Sequence of chain A:
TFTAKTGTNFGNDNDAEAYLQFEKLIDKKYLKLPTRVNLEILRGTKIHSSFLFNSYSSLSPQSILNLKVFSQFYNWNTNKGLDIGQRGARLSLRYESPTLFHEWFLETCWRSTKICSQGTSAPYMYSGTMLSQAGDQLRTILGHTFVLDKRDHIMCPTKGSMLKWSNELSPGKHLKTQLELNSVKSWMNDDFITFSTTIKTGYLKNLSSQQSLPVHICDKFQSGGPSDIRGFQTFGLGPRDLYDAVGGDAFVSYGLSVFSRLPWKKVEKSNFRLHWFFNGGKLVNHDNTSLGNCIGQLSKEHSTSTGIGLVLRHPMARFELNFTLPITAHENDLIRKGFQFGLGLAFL

These two protein chains interact to form a complex.

Sequence of chain B:
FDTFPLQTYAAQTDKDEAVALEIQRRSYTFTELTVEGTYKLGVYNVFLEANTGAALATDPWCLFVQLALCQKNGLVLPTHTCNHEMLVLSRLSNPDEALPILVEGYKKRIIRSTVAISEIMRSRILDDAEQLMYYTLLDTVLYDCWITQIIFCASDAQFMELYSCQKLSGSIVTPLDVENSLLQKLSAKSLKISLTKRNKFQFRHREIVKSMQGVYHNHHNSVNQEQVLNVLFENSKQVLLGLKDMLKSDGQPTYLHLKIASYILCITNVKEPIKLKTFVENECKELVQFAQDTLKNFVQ

Interface contacts:
Residue K235 in chain A interacts with residue D30 in chain B (closest heavy-atom distance 3.3 Å).
Residue T343 in chain A interacts with residue Y23 in chain B (closest heavy-atom distance 3.4 Å).
Residue I130 in chain A is in contact with residue N123 in chain B (closest heavy-atom distance 3.3 Å).
Residue Y141 in chain A interacts with residue I140 in chain B (closest heavy-atom distance 3.6 Å).
Residue I130 in chain A interacts with residue L121 in chain B (closest heavy-atom distance 2.7 Å).
Residue L153 in chain A interacts with residue E208 in chain B (closest heavy-atom distance 3.1 Å).
Residue N221 in chain A interacts with residue A32 in chain B (closest heavy-atom distance 3.4 Å).
Residue P254 in chain A interacts with residue D28 in chain B (closest heavy-atom distance 3.4 Å).
Residue S147 in chain A contacts residue I37 in chain B (closest heavy-atom distance 3.6 Å).
Residue H345 in chain A is in contact with residue Q26 in chain B (closest heavy-atom distance 3.6 Å).
Residue Q226 in chain A interacts with residue L35 in chain B (closest heavy-atom distance 3.4 Å).
Residue L146 in chain A interacts with residue L118 in chain B (closest heavy-atom distance 3.3 Å).
Residue N300 in chain A interacts with residue D30 in chain B (closest heavy-atom distance 3.4 Å).
Residue P341 in chain A is in contact with residue P19 in chain B (closest heavy-atom distance 3.3 Å).
Residue D151 in chain A is in contact with residue S216 in chain B (closest heavy-atom distance 3.4 Å).
Residue N347 in chain A interacts with residue A25 in chain B (closest heavy-atom distance 2.9 Å).
Residue G143 in chain A is in contact with residue I37 in chain B (closest heavy-atom distance 3.3 Å).
Residue E346 in chain A is in contact with residue A24 in chain B (closest heavy-atom distance 3.0 Å).
Residue K129 in chain A interacts with residue L121 in chain B (closest heavy-atom distance 3.3 Å).
Residue K188 in chain A contacts residue E208 in chain B (closest heavy-atom distance 2.8 Å).
Residue A344 in chain A interacts with residue Q21 in chain B (closest heavy-atom distance 3.1 Å).
Residue P341 in chain A is in contact with residue F18 in chain B (closest heavy-atom distance 2.9 Å).
Residue K297 in chain A is in contact with residue Q26 in chain B (closest heavy-atom distance 3.4 Å).
Residue K129 in chain A is in contact with residue P124 in chain B (closest heavy-atom distance 3.1 Å).
Residue H317 in chain A interacts with residue Y23 in chain B (closest heavy-atom distance 3.2 Å).
Residue Y141 in chain A interacts with residue R138 in chain B (closest heavy-atom distance 2.5 Å).
Residue D151 in chain A contacts residue L121 in chain B (closest heavy-atom distance 3.5 Å).
Residue E316 in chain A is in contact with residue Y23 in chain B (closest heavy-atom distance 3.0 Å).
Residue A137 in chain A is in contact with residue R138 in chain B (closest heavy-atom distance 3.0 Å).
Residue K352 in chain A interacts with residue D16 in chain B (closest heavy-atom distance 3.5 Å).
Residue Q133 in chain A is in contact with residue P124 in chain B (closest heavy-atom distance 3.3 Å).
Residue L340 in chain A contacts residue F18 in chain B (closest heavy-atom distance 3.5 Å).
Residue S142 in chain A is in contact with residue R138 in chain B (closest heavy-atom distance 3.5 Å).
Residue L257 in chain A interacts with residue Y135 in chain B (closest heavy-atom distance 3.3 Å).
Residue K129 in chain A contacts residue E126 in chain B (closest heavy-atom distance 3.2 Å).
Residue A149 in chain A is in contact with residue S119 in chain B (closest heavy-atom distance 3.2 Å).
Residue E346 in chain A interacts with residue Y23 in chain B (closest heavy-atom distance 3.2 Å).
Residue E346 in chain A contacts residue T22 in chain B (closest heavy-atom distance 3.3 Å).
Residue Y141 in chain A contacts residue P124 in chain B (closest heavy-atom distance 3.5 Å).
Residue H345 in chain A is in contact with residue A24 in chain B (closest heavy-atom distance 3.3 Å).
Residue Y141 in chain A interacts with residue S122 in chain B (closest heavy-atom distance 3.6 Å).
Residue L298 in chain A interacts with residue Q26 in chain B (closest heavy-atom distance 2.4 Å).
Residue Q226 in chain A contacts residue A32 in chain B (closest heavy-atom distance 3.5 Å).
Residue I342 in chain A interacts with residue L20 in chain B (closest heavy-atom distance 2.8 Å).
Residue P229 in chain A is in contact with residue A32 in chain B (closest heavy-atom distance 3.5 Å).
Residue D151 in chain A is in contact with residue R120 in chain B (closest heavy-atom distance 3.5 Å).
Residue P138 in chain A is in contact with residue K136 in chain B (closest heavy-atom distance 3.6 Å).
Residue G150 in chain A contacts residue S119 in chain B (closest heavy-atom distance 3.3 Å).
Residue G253 in chain A interacts with residue Q26 in chain B (closest heavy-atom distance 3.4 Å).
Residue A344 in chain A interacts with residue Y23 in chain B (closest heavy-atom distance 3.2 Å).
Residue D256 in chain A contacts residue Y135 in chain B (closest heavy-atom distance 3.6 Å).
Residue T128 in chain A is in contact with residue L121 in chain B (closest heavy-atom distance 3.2 Å).
Residue I342 in chain A interacts with residue P19 in chain B (closest heavy-atom distance 3.6 Å).
Residue L257 in chain A contacts residue K136 in chain B (closest heavy-atom distance 3.5 Å).
Residue I130 in chain A interacts with residue P124 in chain B (closest heavy-atom distance 3.4 Å).
Residue N300 in chain A interacts with residue D28 in chain B (closest heavy-atom distance 2.9 Å).
Residue P229 in chain A contacts residue E36 in chain B (closest heavy-atom distance 3.4 Å).
Residue I342 in chain A is in contact with residue Q21 in chain B (closest heavy-atom distance 3.6 Å).
Residue Y258 in chain A interacts with residue K136 in chain B (closest heavy-atom distance 3.3 Å).
Residue A149 in chain A interacts with residue L121 in chain B (closest heavy-atom distance 3.4 Å).